Sequence of chain B:
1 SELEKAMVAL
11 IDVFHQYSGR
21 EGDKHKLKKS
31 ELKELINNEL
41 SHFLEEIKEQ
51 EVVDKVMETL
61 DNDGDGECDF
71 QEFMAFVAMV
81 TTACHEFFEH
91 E

The following describes two proteins that form a bound complex.

Sequence of chain A:
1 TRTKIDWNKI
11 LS

Contacts between the two chains:
Residue K48 in chain B is in contact with residue L11 in chain A (closest heavy-atom distance 3.9 Å).
Residue V52 in chain B is in contact with residue I10 in chain A (closest heavy-atom distance 3.2 Å).
Residue K48 in chain B interacts with residue W7 in chain A (closest heavy-atom distance 4.2 Å).
Residue K55 in chain B interacts with residue K9 in chain A (closest heavy-atom distance 3.9 Å).
Residue E46 in chain B contacts residue W7 in chain A (closest heavy-atom distance 3.0 Å).
Residue M79 in chain B is in contact with residue W7 in chain A (closest heavy-atom distance 3.3 Å).
Residue A83 in chain B is in contact with residue D6 in chain A (closest heavy-atom distance 3.5 Å).
Residue F76 in chain B contacts residue W7 in chain A (closest heavy-atom distance 4.1 Å).
Residue C84 in chain B is in contact with residue T1 in chain A (closest heavy-atom distance 4.5 Å).
Residue V56 in chain B is in contact with residue W7 in chain A (closest heavy-atom distance 3.6 Å).
Residue A83 in chain B is in contact with residue I5 in chain A (closest heavy-atom distance 2.7 Å).
Residue M79 in chain B interacts with residue N8 in chain A (closest heavy-atom distance 4.9 Å).
Residue C84 in chain B interacts with residue I5 in chain A (closest heavy-atom distance 3.9 Å).
Residue V80 in chain B interacts with residue W7 in chain A (closest heavy-atom distance 3.0 Å).
Residue V56 in chain B is in contact with residue I10 in chain A (closest heavy-atom distance 3.7 Å).
Residue T59 in chain B interacts with residue I10 in chain A (closest heavy-atom distance 3.1 Å).
Residue V80 in chain B contacts residue I5 in chain A (closest heavy-atom distance 4.0 Å).
Residue M79 in chain B is in contact with residue D6 in chain A (closest heavy-atom distance 3.1 Å).
Residue C84 in chain B is in contact with residue R2 in chain A (closest heavy-atom distance 4.2 Å).
Residue M79 in chain B is in contact with residue I5 in chain A (closest heavy-atom distance 3.3 Å).
Residue I47 in chain B is in contact with residue W7 in chain A (closest heavy-atom distance 4.7 Å).
Residue F87 in chain B is in contact with residue R2 in chain A (closest heavy-atom distance 4.9 Å).
Residue T59 in chain B contacts residue K9 in chain A (closest heavy-atom distance 3.2 Å).
Residue E45 in chain B interacts with residue W7 in chain A (closest heavy-atom distance 4.4 Å).
Residue E86 in chain B contacts residue T1 in chain A (closest heavy-atom distance 4.9 Å).
Residue T59 in chain B interacts with residue W7 in chain A (closest heavy-atom distance 3.4 Å).
Residue T59 in chain B interacts with residue N8 in chain A (closest heavy-atom distance 3.1 Å).
Residue A83 in chain B contacts residue T1 in chain A (closest heavy-atom distance 3.0 Å).
Residue A83 in chain B interacts with residue R2 in chain A (closest heavy-atom distance 3.0 Å).
Residue K55 in chain B interacts with residue I10 in chain A (closest heavy-atom distance 3.5 Å).
Residue E86 in chain B contacts residue R2 in chain A (closest heavy-atom distance 3.1 Å).